Sequence of chain A:
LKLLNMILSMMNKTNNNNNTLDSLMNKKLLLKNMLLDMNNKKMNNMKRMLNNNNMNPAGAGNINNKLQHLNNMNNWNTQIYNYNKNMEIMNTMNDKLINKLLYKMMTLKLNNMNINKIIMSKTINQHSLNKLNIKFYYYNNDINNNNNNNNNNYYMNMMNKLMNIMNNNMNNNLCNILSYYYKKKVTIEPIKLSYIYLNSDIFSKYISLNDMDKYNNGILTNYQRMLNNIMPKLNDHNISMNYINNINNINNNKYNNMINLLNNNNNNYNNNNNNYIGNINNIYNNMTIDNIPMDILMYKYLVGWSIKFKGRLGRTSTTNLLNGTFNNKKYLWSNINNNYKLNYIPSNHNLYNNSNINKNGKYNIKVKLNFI

This data describes a binding interaction between two proteins.

Sequence of chain B:
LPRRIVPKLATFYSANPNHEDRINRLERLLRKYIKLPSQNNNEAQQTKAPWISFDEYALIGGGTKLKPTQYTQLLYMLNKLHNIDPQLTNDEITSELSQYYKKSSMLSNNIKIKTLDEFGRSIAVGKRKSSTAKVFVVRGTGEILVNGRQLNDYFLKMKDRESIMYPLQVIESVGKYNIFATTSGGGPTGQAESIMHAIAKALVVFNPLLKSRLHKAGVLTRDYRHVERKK

Residue-level contacts at the interface:
Residue N58 in chain A contacts residue M138 in chain B (closest heavy-atom distance 3.6 Å).
Residue M62 in chain A contacts residue L139 in chain B (closest heavy-atom distance 3.5 Å).
Residue M258 in chain A is in contact with residue L91 in chain B (closest heavy-atom distance 4.8 Å).
Residue N58 in chain A interacts with residue S140 in chain B (closest heavy-atom distance 3.4 Å).
Residue K54 in chain A contacts residue S137 in chain B (closest heavy-atom distance 4.9 Å).
Residue N58 in chain A is in contact with residue L139 in chain B (closest heavy-atom distance 4.0 Å).
Residue Y272 in chain A interacts with residue M138 in chain B (closest heavy-atom distance 3.3 Å).
Residue M62 in chain A interacts with residue M138 in chain B (closest heavy-atom distance 5.0 Å).
Residue K54 in chain A interacts with residue S140 in chain B (closest heavy-atom distance 4.0 Å).